These two protein chains interact to form a complex.

Sequence of protein 1:
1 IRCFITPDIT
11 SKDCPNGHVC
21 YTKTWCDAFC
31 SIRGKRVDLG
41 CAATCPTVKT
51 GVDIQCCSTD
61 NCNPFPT

Contacts between the two chains:
Residue V199 in protein 2 interacts with residue K35 in protein 1 (closest heavy-atom distance 4.6 Å).
Residue R207 in protein 2 interacts with residue F29 in protein 1 (closest heavy-atom distance 4.0 Å).
Residue V199 in protein 2 contacts residue V37 in protein 1 (closest heavy-atom distance 3.6 Å).
Residue Y205 in protein 2 is in contact with residue R33 in protein 1 (closest heavy-atom distance 3.6 Å).
Residue F200 in protein 2 contacts residue D27 in protein 1 (closest heavy-atom distance 4.6 Å).
Residue A201 in protein 2 is in contact with residue R33 in protein 1 (closest heavy-atom distance 4.5 Å).
Residue S195 in protein 2 interacts with residue D8 in protein 1 (closest heavy-atom distance 4.8 Å).
Residue V199 in protein 2 interacts with residue R36 in protein 1 (closest heavy-atom distance 3.1 Å).
Residue A201 in protein 2 contacts residue P66 in protein 1 (closest heavy-atom distance 4.3 Å).
Residue V199 in protein 2 interacts with residue F65 in protein 1 (closest heavy-atom distance 4.0 Å).
Residue E155 in protein 2 interacts with residue F29 in protein 1 (closest heavy-atom distance 5.0 Å).
Residue Y157 in protein 2 is in contact with residue R33 in protein 1 (closest heavy-atom distance 5.0 Å).
Residue A204 in protein 2 interacts with residue D8 in protein 1 (closest heavy-atom distance 4.9 Å).
Residue G203 in protein 2 contacts residue F65 in protein 1 (closest heavy-atom distance 4.6 Å).
Residue A201 in protein 2 interacts with residue K35 in protein 1 (closest heavy-atom distance 2.8 Å).
Residue V198 in protein 2 contacts residue R36 in protein 1 (closest heavy-atom distance 3.7 Å).
Residue A201 in protein 2 is in contact with residue F65 in protein 1 (closest heavy-atom distance 3.4 Å).
Residue F200 in protein 2 is in contact with residue F65 in protein 1 (closest heavy-atom distance 3.2 Å).
Residue L99 in protein 2 is in contact with residue F29 in protein 1 (closest heavy-atom distance 4.5 Å).
Residue A201 in protein 2 is in contact with residue G34 in protein 1 (closest heavy-atom distance 4.2 Å).
Residue T202 in protein 2 interacts with residue G34 in protein 1 (closest heavy-atom distance 5.0 Å).
Residue V198 in protein 2 is in contact with residue D8 in protein 1 (closest heavy-atom distance 4.4 Å).
Residue F200 in protein 2 contacts residue V37 in protein 1 (closest heavy-atom distance 4.2 Å).
Residue V199 in protein 2 interacts with residue T6 in protein 1 (closest heavy-atom distance 3.5 Å).
Residue A201 in protein 2 contacts residue V37 in protein 1 (closest heavy-atom distance 3.7 Å).
Residue T202 in protein 2 interacts with residue F65 in protein 1 (closest heavy-atom distance 4.8 Å).
Residue F200 in protein 2 interacts with residue K35 in protein 1 (closest heavy-atom distance 3.4 Å).
Residue F200 in protein 2 interacts with residue F29 in protein 1 (closest heavy-atom distance 3.5 Å).
Residue F200 in protein 2 is in contact with residue G34 in protein 1 (closest heavy-atom distance 3.5 Å).
Residue N197 in protein 2 interacts with residue D8 in protein 1 (closest heavy-atom distance 2.5 Å).
Residue R207 in protein 2 interacts with residue R33 in protein 1 (closest heavy-atom distance 4.2 Å).
Residue R196 in protein 2 interacts with residue D8 in protein 1 (closest heavy-atom distance 3.6 Å).
Residue E155 in protein 2 is in contact with residue R33 in protein 1 (closest heavy-atom distance 3.4 Å).
Residue F200 in protein 2 interacts with residue R33 in protein 1 (closest heavy-atom distance 3.4 Å).
Residue F200 in protein 2 is in contact with residue R36 in protein 1 (closest heavy-atom distance 3.3 Å).
Residue T202 in protein 2 contacts residue R33 in protein 1 (closest heavy-atom distance 2.8 Å).
Residue A201 in protein 2 is in contact with residue R36 in protein 1 (closest heavy-atom distance 5.0 Å).
Residue V199 in protein 2 interacts with residue D8 in protein 1 (closest heavy-atom distance 3.6 Å).

Sequence of protein 2:
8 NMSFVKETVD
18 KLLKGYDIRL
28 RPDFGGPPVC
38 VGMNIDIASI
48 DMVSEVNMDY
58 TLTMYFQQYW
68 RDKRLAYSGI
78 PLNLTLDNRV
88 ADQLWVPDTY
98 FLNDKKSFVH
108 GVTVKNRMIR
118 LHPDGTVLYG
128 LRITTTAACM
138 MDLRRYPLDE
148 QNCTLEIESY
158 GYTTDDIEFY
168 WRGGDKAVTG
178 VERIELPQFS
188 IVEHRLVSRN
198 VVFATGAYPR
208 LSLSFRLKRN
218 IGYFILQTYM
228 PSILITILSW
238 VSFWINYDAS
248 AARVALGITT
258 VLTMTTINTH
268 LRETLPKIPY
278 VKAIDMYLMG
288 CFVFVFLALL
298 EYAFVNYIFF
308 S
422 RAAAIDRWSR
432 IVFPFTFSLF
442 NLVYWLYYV